Sequence of chain B:
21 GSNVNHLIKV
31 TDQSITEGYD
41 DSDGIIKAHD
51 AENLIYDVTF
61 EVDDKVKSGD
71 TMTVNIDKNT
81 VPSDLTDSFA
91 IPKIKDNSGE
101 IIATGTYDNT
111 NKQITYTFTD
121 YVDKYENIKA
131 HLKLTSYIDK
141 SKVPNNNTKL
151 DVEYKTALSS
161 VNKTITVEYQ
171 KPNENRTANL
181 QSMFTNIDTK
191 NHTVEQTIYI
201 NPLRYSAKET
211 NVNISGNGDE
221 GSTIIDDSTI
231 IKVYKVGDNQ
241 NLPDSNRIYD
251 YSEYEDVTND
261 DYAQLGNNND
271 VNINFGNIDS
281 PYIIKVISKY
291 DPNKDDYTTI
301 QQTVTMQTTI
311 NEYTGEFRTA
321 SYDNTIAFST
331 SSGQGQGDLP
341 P

Sequence of chain A:
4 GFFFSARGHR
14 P

Contacts between the two chains:
Residue M183 in chain B interacts with residue R10 in chain A (closest heavy-atom distance 4.1 Å).
Residue N173 in chain B contacts residue R13 in chain A (closest heavy-atom distance 3.5 Å).
Residue T325 in chain B contacts residue R10 in chain A (closest heavy-atom distance 2.9 Å).
Residue I326 in chain B contacts residue F7 in chain A (closest heavy-atom distance 3.8 Å).
Residue F89 in chain B contacts residue F6 in chain A (closest heavy-atom distance 3.6 Å).
Residue Y137 in chain B is in contact with residue S8 in chain A (closest heavy-atom distance 3.4 Å).
Residue N324 in chain B contacts residue R10 in chain A (closest heavy-atom distance 3.0 Å).
Residue N173 in chain B is in contact with residue P14 in chain A (closest heavy-atom distance 2.9 Å).
Residue H49 in chain B interacts with residue A9 in chain A (closest heavy-atom distance 3.8 Å).
Residue H49 in chain B interacts with residue R10 in chain A (closest heavy-atom distance 3.4 Å).
Residue A51 in chain B contacts residue S8 in chain A (closest heavy-atom distance 4.0 Å).
Residue A327 in chain B is in contact with residue A9 in chain A (closest heavy-atom distance 4.0 Å).
Residue S321 in chain B interacts with residue P14 in chain A (closest heavy-atom distance 3.2 Å).
Residue D323 in chain B interacts with residue P14 in chain A (closest heavy-atom distance 3.8 Å).
Residue M183 in chain B interacts with residue G11 in chain A (closest heavy-atom distance 4.0 Å).
Residue I326 in chain B interacts with residue S8 in chain A (closest heavy-atom distance 3.9 Å).
Residue I187 in chain B contacts residue F7 in chain A (closest heavy-atom distance 3.9 Å).
Residue D50 in chain B contacts residue R10 in chain A (closest heavy-atom distance 3.3 Å).
Residue P82 in chain B contacts residue F6 in chain A (closest heavy-atom distance 3.3 Å).
Residue T86 in chain B interacts with residue F7 in chain A (closest heavy-atom distance 3.6 Å).
Residue Y137 in chain B contacts residue F6 in chain A (closest heavy-atom distance 3.5 Å).
Residue Y137 in chain B interacts with residue F7 in chain A (closest heavy-atom distance 3.9 Å).
Residue T189 in chain B contacts residue F7 in chain A (closest heavy-atom distance 4.0 Å).
Residue F184 in chain B contacts residue A9 in chain A (closest heavy-atom distance 3.5 Å).
Residue T325 in chain B is in contact with residue A9 in chain A (closest heavy-atom distance 3.4 Å).
Residue Y322 in chain B is in contact with residue P14 in chain A (closest heavy-atom distance 3.9 Å).
Residue H49 in chain B interacts with residue G11 in chain A (closest heavy-atom distance 2.9 Å).
Residue S83 in chain B interacts with residue F6 in chain A (closest heavy-atom distance 3.8 Å).
Residue F328 in chain B interacts with residue F6 in chain A (closest heavy-atom distance 3.1 Å).
Residue N324 in chain B is in contact with residue G11 in chain A (closest heavy-atom distance 3.4 Å).
Residue T330 in chain B contacts residue G4 in chain A (closest heavy-atom distance 4.0 Å).
Residue D84 in chain B is in contact with residue S8 in chain A (closest heavy-atom distance 2.8 Å).
Residue D84 in chain B contacts residue F7 in chain A (closest heavy-atom distance 2.7 Å).
Residue Y322 in chain B interacts with residue R13 in chain A (closest heavy-atom distance 3.1 Å).
Residue L85 in chain B is in contact with residue S8 in chain A (closest heavy-atom distance 3.2 Å).
Residue A48 in chain B interacts with residue A9 in chain A (closest heavy-atom distance 3.9 Å).
Residue Q170 in chain B contacts residue G11 in chain A (closest heavy-atom distance 3.7 Å).
Residue M183 in chain B contacts residue A9 in chain A (closest heavy-atom distance 3.7 Å).
Residue Y39 in chain B is in contact with residue R10 in chain A (closest heavy-atom distance 2.7 Å).
Residue D323 in chain B is in contact with residue R10 in chain A (closest heavy-atom distance 4.0 Å).
Residue A51 in chain B is in contact with residue A9 in chain A (closest heavy-atom distance 3.5 Å).
Residue L85 in chain B interacts with residue F7 in chain A (closest heavy-atom distance 3.0 Å).
Residue S331 in chain B contacts residue F6 in chain A (closest heavy-atom distance 3.6 Å).
Residue S329 in chain B is in contact with residue F5 in chain A (closest heavy-atom distance 3.9 Å).
Residue D323 in chain B interacts with residue G11 in chain A (closest heavy-atom distance 3.5 Å).
Residue A51 in chain B interacts with residue R10 in chain A (closest heavy-atom distance 3.7 Å).
Residue D84 in chain B interacts with residue A9 in chain A (closest heavy-atom distance 4.1 Å).
Residue S83 in chain B contacts residue F7 in chain A (closest heavy-atom distance 2.9 Å).
Residue Y322 in chain B is in contact with residue H12 in chain A (closest heavy-atom distance 3.4 Å).
Residue A90 in chain B is in contact with residue F6 in chain A (closest heavy-atom distance 3.4 Å).
Residue D323 in chain B interacts with residue H12 in chain A (closest heavy-atom distance 2.7 Å).
Residue T135 in chain B is in contact with residue F6 in chain A (closest heavy-atom distance 3.6 Å).
Residue S329 in chain B contacts residue F6 in chain A (closest heavy-atom distance 2.9 Å).
Residue F328 in chain B is in contact with residue F7 in chain A (closest heavy-atom distance 3.7 Å).
Residue Y297 in chain B interacts with residue F7 in chain A (closest heavy-atom distance 3.7 Å).
Residue L85 in chain B contacts residue A9 in chain A (closest heavy-atom distance 4.1 Å).
Residue P172 in chain B is in contact with residue R13 in chain A (closest heavy-atom distance 3.2 Å).
Residue A327 in chain B contacts residue S8 in chain A (closest heavy-atom distance 2.9 Å).
Residue A327 in chain B is in contact with residue F7 in chain A (closest heavy-atom distance 3.4 Å).
Residue K171 in chain B contacts residue R13 in chain A (closest heavy-atom distance 3.6 Å).

This data describes a binding interaction between two proteins.